This data describes a binding interaction between two proteins.

Sequence of chain A:
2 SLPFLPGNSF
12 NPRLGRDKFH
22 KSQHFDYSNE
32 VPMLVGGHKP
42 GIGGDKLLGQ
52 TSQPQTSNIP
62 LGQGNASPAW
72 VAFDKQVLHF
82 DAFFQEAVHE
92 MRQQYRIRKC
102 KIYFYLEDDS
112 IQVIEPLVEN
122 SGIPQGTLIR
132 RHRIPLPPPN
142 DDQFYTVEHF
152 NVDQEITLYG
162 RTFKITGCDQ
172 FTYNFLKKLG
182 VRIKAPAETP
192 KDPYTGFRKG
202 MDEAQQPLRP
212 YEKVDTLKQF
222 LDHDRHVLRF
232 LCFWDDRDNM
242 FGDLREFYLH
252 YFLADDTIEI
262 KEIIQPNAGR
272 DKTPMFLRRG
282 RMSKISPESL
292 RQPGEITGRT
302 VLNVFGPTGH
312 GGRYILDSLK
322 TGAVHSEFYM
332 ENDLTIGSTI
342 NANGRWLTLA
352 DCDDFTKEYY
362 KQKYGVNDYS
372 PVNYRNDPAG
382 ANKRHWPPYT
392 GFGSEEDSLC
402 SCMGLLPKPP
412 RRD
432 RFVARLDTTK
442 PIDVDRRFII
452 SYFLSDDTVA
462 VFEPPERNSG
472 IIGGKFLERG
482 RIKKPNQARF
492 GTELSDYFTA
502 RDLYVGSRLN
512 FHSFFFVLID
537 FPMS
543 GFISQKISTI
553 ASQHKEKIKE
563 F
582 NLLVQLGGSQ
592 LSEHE

Interface contacts:
Residue R134 in chain A is in contact with residue T409 in chain B (closest heavy-atom distance 3.7 Å).
Residue A70 in chain A is in contact with residue V400 in chain B (closest heavy-atom distance 3.9 Å).
Residue D110 in chain A is in contact with residue Q403 in chain B (closest heavy-atom distance 2.7 Å).
Residue H133 in chain A is in contact with residue T412 in chain B (closest heavy-atom distance 3.5 Å).
Residue R132 in chain A is in contact with residue Y408 in chain B (closest heavy-atom distance 3.0 Å).
Residue Y160 in chain A contacts residue V414 in chain B (closest heavy-atom distance 4.4 Å).
Residue P61 in chain A contacts residue F397 in chain B (closest heavy-atom distance 4.4 Å).
Residue P61 in chain A contacts residue V400 in chain B (closest heavy-atom distance 4.6 Å).
Residue D109 in chain A is in contact with residue Y408 in chain B (closest heavy-atom distance 3.6 Å).
Residue N66 in chain A is in contact with residue A399 in chain B (closest heavy-atom distance 3.9 Å).
Residue I60 in chain A interacts with residue V400 in chain B (closest heavy-atom distance 3.9 Å).
Residue Q77 in chain A is in contact with residue R395 in chain B (closest heavy-atom distance 3.0 Å).
Residue H133 in chain A contacts residue Y408 in chain B (closest heavy-atom distance 3.3 Å).
Residue F172 in chain A is in contact with residue A393 in chain B (closest heavy-atom distance 3.2 Å).
Residue I60 in chain A contacts residue G398 in chain B (closest heavy-atom distance 3.9 Å).
Residue L62 in chain A is in contact with residue A399 in chain B (closest heavy-atom distance 4.4 Å).
Residue G63 in chain A interacts with residue F397 in chain B (closest heavy-atom distance 3.5 Å).
Residue N66 in chain A is in contact with residue R395 in chain B (closest heavy-atom distance 4.4 Å).
Residue D109 in chain A contacts residue D406 in chain B (closest heavy-atom distance 2.7 Å).
Residue S58 in chain A contacts residue Q403 in chain B (closest heavy-atom distance 3.3 Å).
Residue P69 in chain A interacts with residue M401 in chain B (closest heavy-atom distance 3.8 Å).
Residue F176 in chain A contacts residue A393 in chain B (closest heavy-atom distance 4.1 Å).
Residue A70 in chain A is in contact with residue Q403 in chain B (closest heavy-atom distance 3.6 Å).
Residue A73 in chain A interacts with residue R395 in chain B (closest heavy-atom distance 3.5 Å).
Residue S68 in chain A contacts residue A399 in chain B (closest heavy-atom distance 2.9 Å).
Residue P61 in chain A contacts residue G398 in chain B (closest heavy-atom distance 3.5 Å).
Residue G63 in chain A interacts with residue G398 in chain B (closest heavy-atom distance 4.4 Å).
Residue R131 in chain A interacts with residue T412 in chain B (closest heavy-atom distance 3.8 Å).
Residue K179 in chain A is in contact with residue T396 in chain B (closest heavy-atom distance 3.6 Å).
Residue P69 in chain A interacts with residue V400 in chain B (closest heavy-atom distance 4.5 Å).
Residue Q56 in chain A is in contact with residue K402 in chain B (closest heavy-atom distance 4.0 Å).
Residue T57 in chain A interacts with residue Q403 in chain B (closest heavy-atom distance 2.9 Å).
Residue F172 in chain A contacts residue R392 in chain B (closest heavy-atom distance 3.3 Å).
Residue D109 in chain A interacts with residue T409 in chain B (closest heavy-atom distance 3.1 Å).
Residue A73 in chain A contacts residue V400 in chain B (closest heavy-atom distance 3.9 Å).
Residue H133 in chain A interacts with residue T409 in chain B (closest heavy-atom distance 3.8 Å).
Residue E108 in chain A contacts residue D406 in chain B (closest heavy-atom distance 4.4 Å).
Residue P61 in chain A is in contact with residue A399 in chain B (closest heavy-atom distance 3.1 Å).
Residue F176 in chain A interacts with residue R395 in chain B (closest heavy-atom distance 3.6 Å).
Residue P55 in chain A interacts with residue K402 in chain B (closest heavy-atom distance 3.6 Å).
Residue S68 in chain A interacts with residue G398 in chain B (closest heavy-atom distance 4.6 Å).
Residue G63 in chain A contacts residue A399 in chain B (closest heavy-atom distance 3.4 Å).
Residue F74 in chain A interacts with residue V400 in chain B (closest heavy-atom distance 3.6 Å).
Residue T57 in chain A is in contact with residue K402 in chain B (closest heavy-atom distance 3.4 Å).
Residue R132 in chain A interacts with residue T412 in chain B (closest heavy-atom distance 4.6 Å).
Residue A67 in chain A is in contact with residue M401 in chain B (closest heavy-atom distance 4.6 Å).
Residue E108 in chain A interacts with residue Q403 in chain B (closest heavy-atom distance 4.4 Å).
Residue F172 in chain A interacts with residue G394 in chain B (closest heavy-atom distance 4.0 Å).
Residue Q77 in chain A interacts with residue G394 in chain B (closest heavy-atom distance 3.4 Å).
Residue F74 in chain A is in contact with residue R395 in chain B (closest heavy-atom distance 3.2 Å).
Residue Q64 in chain A is in contact with residue A399 in chain B (closest heavy-atom distance 4.3 Å).
Residue D109 in chain A interacts with residue L404 in chain B (closest heavy-atom distance 4.4 Å).
Residue G65 in chain A is in contact with residue A399 in chain B (closest heavy-atom distance 4.6 Å).
Residue S111 in chain A contacts residue T409 in chain B (closest heavy-atom distance 3.3 Å).
Residue S68 in chain A contacts residue V400 in chain B (closest heavy-atom distance 3.4 Å).
Residue N175 in chain A interacts with residue A393 in chain B (closest heavy-atom distance 3.6 Å).
Residue S68 in chain A interacts with residue R395 in chain B (closest heavy-atom distance 3.0 Å).
Residue S68 in chain A contacts residue M401 in chain B (closest heavy-atom distance 2.9 Å).
Residue A67 in chain A contacts residue A399 in chain B (closest heavy-atom distance 3.4 Å).
Residue E108 in chain A is in contact with residue L404 in chain B (closest heavy-atom distance 4.6 Å).

Sequence of chain B:
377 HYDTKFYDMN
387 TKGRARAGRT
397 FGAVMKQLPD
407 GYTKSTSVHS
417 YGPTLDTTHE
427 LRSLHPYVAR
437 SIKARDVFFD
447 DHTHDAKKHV